These two protein chains interact to form a complex.

Interface contacts:
Residue Y159 in chain B is in contact with residue L1 in chain A (closest heavy-atom distance 2.3 Å).
Residue H70 in chain B is in contact with residue L2 in chain A (closest heavy-atom distance 3.8 Å).
Residue F33 in chain B contacts residue L1 in chain A (closest heavy-atom distance 4.7 Å).
Residue R97 in chain B contacts residue T7 in chain A (closest heavy-atom distance 3.2 Å).
Residue Y123 in chain B contacts residue T9 in chain A (closest heavy-atom distance 4.2 Å).
Residue W147 in chain B contacts residue P8 in chain A (closest heavy-atom distance 3.5 Å).
Residue K146 in chain B interacts with residue P8 in chain A (closest heavy-atom distance 2.9 Å).
Residue Y59 in chain B contacts residue L1 in chain A (closest heavy-atom distance 4.2 Å).
Residue K66 in chain B contacts residue L1 in chain A (closest heavy-atom distance 3.8 Å).
Residue V152 in chain B interacts with residue F5 in chain A (closest heavy-atom distance 3.8 Å).
Residue T73 in chain B interacts with residue T7 in chain A (closest heavy-atom distance 4.0 Å).
Residue Y99 in chain B contacts residue L2 in chain A (closest heavy-atom distance 2.9 Å).
Residue Y159 in chain B is in contact with residue L2 in chain A (closest heavy-atom distance 4.1 Å).
Residue T143 in chain B interacts with residue T9 in chain A (closest heavy-atom distance 3.4 Å).
Residue L81 in chain B contacts residue T9 in chain A (closest heavy-atom distance 3.2 Å).
Residue Y7 in chain B interacts with residue L1 in chain A (closest heavy-atom distance 2.9 Å).
Residue H114 in chain B is in contact with residue T7 in chain A (closest heavy-atom distance 4.4 Å).
Residue M5 in chain B interacts with residue L1 in chain A (closest heavy-atom distance 3.5 Å).
Residue V67 in chain B contacts residue L2 in chain A (closest heavy-atom distance 3.7 Å).
Residue Y99 in chain B is in contact with residue S3 in chain A (closest heavy-atom distance 3.0 Å).
Residue Y159 in chain B is in contact with residue S3 in chain A (closest heavy-atom distance 3.5 Å).
Residue D77 in chain B contacts residue T9 in chain A (closest heavy-atom distance 3.3 Å).
Residue D77 in chain B is in contact with residue T7 in chain A (closest heavy-atom distance 3.6 Å).
Residue A150 in chain B interacts with residue F5 in chain A (closest heavy-atom distance 5.0 Å).
Residue Y116 in chain B is in contact with residue T7 in chain A (closest heavy-atom distance 4.7 Å).
Residue W147 in chain B is in contact with residue T9 in chain A (closest heavy-atom distance 3.8 Å).
Residue D77 in chain B interacts with residue P8 in chain A (closest heavy-atom distance 3.2 Å).
Residue H70 in chain B interacts with residue F5 in chain A (closest heavy-atom distance 4.2 Å).
Residue T73 in chain B is in contact with residue P8 in chain A (closest heavy-atom distance 4.9 Å).
Residue T73 in chain B interacts with residue G6 in chain A (closest heavy-atom distance 3.1 Å).
Residue E63 in chain B is in contact with residue L2 in chain A (closest heavy-atom distance 3.7 Å).
Residue V76 in chain B is in contact with residue P8 in chain A (closest heavy-atom distance 4.6 Å).
Residue T163 in chain B contacts residue L1 in chain A (closest heavy-atom distance 3.3 Å).
Residue K66 in chain B is in contact with residue L2 in chain A (closest heavy-atom distance 3.5 Å).
Residue L156 in chain B is in contact with residue S3 in chain A (closest heavy-atom distance 4.6 Å).
Residue Y84 in chain B is in contact with residue T9 in chain A (closest heavy-atom distance 2.5 Å).
Residue W167 in chain B interacts with residue L1 in chain A (closest heavy-atom distance 3.7 Å).
Residue K146 in chain B is in contact with residue T9 in chain A (closest heavy-atom distance 2.9 Å).
Residue F9 in chain B contacts residue L2 in chain A (closest heavy-atom distance 3.3 Å).
Residue Q155 in chain B interacts with residue F5 in chain A (closest heavy-atom distance 4.4 Å).
Residue K66 in chain B contacts residue S3 in chain A (closest heavy-atom distance 3.0 Å).
Residue Y7 in chain B contacts residue L2 in chain A (closest heavy-atom distance 3.6 Å).
Residue H70 in chain B interacts with residue S3 in chain A (closest heavy-atom distance 4.1 Å).
Residue M45 in chain B interacts with residue L2 in chain A (closest heavy-atom distance 4.9 Å).
Residue E63 in chain B interacts with residue L1 in chain A (closest heavy-atom distance 3.6 Å).
Residue W147 in chain B interacts with residue T7 in chain A (closest heavy-atom distance 2.9 Å).
Residue Y171 in chain B contacts residue L1 in chain A (closest heavy-atom distance 3.0 Å).
Residue Y116 in chain B is in contact with residue T9 in chain A (closest heavy-atom distance 3.6 Å).
Residue T80 in chain B contacts residue T9 in chain A (closest heavy-atom distance 3.5 Å).

Sequence of chain A:
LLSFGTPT

Sequence of chain B:
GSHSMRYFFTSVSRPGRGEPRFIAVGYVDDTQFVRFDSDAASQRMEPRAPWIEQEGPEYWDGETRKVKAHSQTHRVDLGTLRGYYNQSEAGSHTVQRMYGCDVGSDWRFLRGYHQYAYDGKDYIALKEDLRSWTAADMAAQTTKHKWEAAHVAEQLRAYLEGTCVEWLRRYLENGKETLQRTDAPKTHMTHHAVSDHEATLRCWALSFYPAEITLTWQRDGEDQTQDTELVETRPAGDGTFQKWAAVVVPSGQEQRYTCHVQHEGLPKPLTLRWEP